Interface contacts:
Residue I72 in the first protein is in contact with residue S9 in the second protein (closest heavy-atom distance 3.5 Å).
Residue K143 in the first protein interacts with residue S9 in the second protein (closest heavy-atom distance 4.9 Å).
Residue N76 in the first protein is in contact with residue L8 in the second protein (closest heavy-atom distance 2.9 Å).
Residue D24 in the first protein is in contact with residue E2 in the second protein (closest heavy-atom distance 2.8 Å).
Residue I65 in the first protein contacts residue E5 in the second protein (closest heavy-atom distance 3.1 Å).
Residue W144 in the first protein is in contact with residue L7 in the second protein (closest heavy-atom distance 3.1 Å).
Residue H111 in the first protein interacts with residue L7 in the second protein (closest heavy-atom distance 2.8 Å).
Residue Q64 in the first protein interacts with residue E5 in the second protein (closest heavy-atom distance 4.8 Å).
Residue W95 in the first protein is in contact with residue S9 in the second protein (closest heavy-atom distance 4.7 Å).
Residue F120 in the first protein is in contact with residue V10 in the second protein (closest heavy-atom distance 4.2 Å).
Residue L153 in the first protein interacts with residue L7 in the second protein (closest heavy-atom distance 4.1 Å).
Residue S69 in the first protein is in contact with residue E5 in the second protein (closest heavy-atom distance 3.5 Å).
Residue R61 in the first protein contacts residue R1 in the second protein (closest heavy-atom distance 3.0 Å).
Residue W95 in the first protein contacts residue L7 in the second protein (closest heavy-atom distance 4.0 Å).
Residue R83 in the first protein is in contact with residue V10 in the second protein (closest heavy-atom distance 3.0 Å).
Residue T140 in the first protein interacts with residue S9 in the second protein (closest heavy-atom distance 3.9 Å).
Residue V66 in the first protein contacts residue E2 in the second protein (closest heavy-atom distance 3.8 Å).
Residue H111 in the first protein is in contact with residue L8 in the second protein (closest heavy-atom distance 3.4 Å).
Residue Y58 in the first protein is in contact with residue R1 in the second protein (closest heavy-atom distance 4.0 Å).
Residue R9 in the first protein is in contact with residue L8 in the second protein (closest heavy-atom distance 4.1 Å).
Residue Y7 in the first protein contacts residue R1 in the second protein (closest heavy-atom distance 3.1 Å).
Residue S97 in the first protein interacts with residue L8 in the second protein (closest heavy-atom distance 4.4 Å).
Residue P139 in the first protein contacts residue V10 in the second protein (closest heavy-atom distance 4.6 Å).
Residue N76 in the first protein interacts with residue S9 in the second protein (closest heavy-atom distance 3.9 Å).
Residue L80 in the first protein interacts with residue V10 in the second protein (closest heavy-atom distance 3.7 Å).
Residue W95 in the first protein is in contact with residue L8 in the second protein (closest heavy-atom distance 3.1 Å).
Residue I65 in the first protein interacts with residue V3 in the second protein (closest heavy-atom distance 3.4 Å).
Residue S97 in the first protein interacts with residue V3 in the second protein (closest heavy-atom distance 4.3 Å).
Residue Y149 in the first protein interacts with residue Q6 in the second protein (closest heavy-atom distance 3.2 Å).
Residue I72 in the first protein is in contact with residue Q6 in the second protein (closest heavy-atom distance 3.7 Å).
Residue R9 in the first protein contacts residue E2 in the second protein (closest heavy-atom distance 2.4 Å).
Residue E62 in the first protein is in contact with residue R1 in the second protein (closest heavy-atom distance 3.3 Å).
Residue Y156 in the first protein interacts with residue R1 in the second protein (closest heavy-atom distance 2.8 Å).
Residue Y156 in the first protein interacts with residue E2 in the second protein (closest heavy-atom distance 3.5 Å).
Residue W164 in the first protein is in contact with residue R1 in the second protein (closest heavy-atom distance 3.1 Å).
Residue H111 in the first protein is in contact with residue V3 in the second protein (closest heavy-atom distance 4.8 Å).
Residue Y7 in the first protein interacts with residue E2 in the second protein (closest heavy-atom distance 3.1 Å).
Residue I72 in the first protein interacts with residue E5 in the second protein (closest heavy-atom distance 3.9 Å).
Residue G152 in the first protein interacts with residue L7 in the second protein (closest heavy-atom distance 4.0 Å).
Residue I65 in the first protein is in contact with residue E2 in the second protein (closest heavy-atom distance 4.2 Å).
Residue T160 in the first protein is in contact with residue R1 in the second protein (closest heavy-atom distance 4.3 Å).
Residue I72 in the first protein contacts residue L8 in the second protein (closest heavy-atom distance 3.7 Å).
Residue Y149 in the first protein interacts with residue L7 in the second protein (closest heavy-atom distance 3.6 Å).
Residue I79 in the first protein contacts residue V10 in the second protein (closest heavy-atom distance 4.4 Å).
Residue Y156 in the first protein is in contact with residue V3 in the second protein (closest heavy-atom distance 3.0 Å).
Residue K143 in the first protein interacts with residue V10 in the second protein (closest heavy-atom distance 2.9 Å).
Residue Y168 in the first protein interacts with residue R1 in the second protein (closest heavy-atom distance 2.4 Å).
Residue R9 in the first protein contacts residue V3 in the second protein (closest heavy-atom distance 3.5 Å).
Residue W144 in the first protein interacts with residue S9 in the second protein (closest heavy-atom distance 3.6 Å).
Residue T140 in the first protein is in contact with residue V10 in the second protein (closest heavy-atom distance 3.0 Å).
Residue G68 in the first protein contacts residue E5 in the second protein (closest heavy-atom distance 3.6 Å).
Residue W95 in the first protein contacts residue V10 in the second protein (closest heavy-atom distance 4.3 Å).
Residue S69 in the first protein contacts residue L8 in the second protein (closest heavy-atom distance 3.2 Å).
Residue E62 in the first protein contacts residue E2 in the second protein (closest heavy-atom distance 2.9 Å).
Residue N76 in the first protein interacts with residue V10 in the second protein (closest heavy-atom distance 3.1 Å).
Residue Y149 in the first protein is in contact with residue S9 in the second protein (closest heavy-atom distance 3.8 Å).
Residue L153 in the first protein contacts residue V3 in the second protein (closest heavy-atom distance 4.3 Å).
Residue M34 in the first protein is in contact with residue E2 in the second protein (closest heavy-atom distance 4.6 Å).
Residue N73 in the first protein is in contact with residue L8 in the second protein (closest heavy-atom distance 4.0 Å).
Residue L5 in the first protein is in contact with residue R1 in the second protein (closest heavy-atom distance 4.6 Å).

The following describes two proteins that form a bound complex.

Sequence of the second protein:
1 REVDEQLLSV

Sequence of the first protein:
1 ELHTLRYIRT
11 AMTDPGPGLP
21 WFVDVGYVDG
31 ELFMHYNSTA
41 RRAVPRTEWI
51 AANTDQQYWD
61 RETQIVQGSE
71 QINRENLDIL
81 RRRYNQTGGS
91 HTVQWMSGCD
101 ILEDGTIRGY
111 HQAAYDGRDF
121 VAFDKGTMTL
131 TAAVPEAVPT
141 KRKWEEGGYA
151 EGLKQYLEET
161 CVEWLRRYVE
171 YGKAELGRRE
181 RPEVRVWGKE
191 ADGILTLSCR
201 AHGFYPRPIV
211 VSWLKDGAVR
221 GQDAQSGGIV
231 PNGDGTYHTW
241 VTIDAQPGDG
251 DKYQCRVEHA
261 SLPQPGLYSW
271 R